Sequence of protein 2:
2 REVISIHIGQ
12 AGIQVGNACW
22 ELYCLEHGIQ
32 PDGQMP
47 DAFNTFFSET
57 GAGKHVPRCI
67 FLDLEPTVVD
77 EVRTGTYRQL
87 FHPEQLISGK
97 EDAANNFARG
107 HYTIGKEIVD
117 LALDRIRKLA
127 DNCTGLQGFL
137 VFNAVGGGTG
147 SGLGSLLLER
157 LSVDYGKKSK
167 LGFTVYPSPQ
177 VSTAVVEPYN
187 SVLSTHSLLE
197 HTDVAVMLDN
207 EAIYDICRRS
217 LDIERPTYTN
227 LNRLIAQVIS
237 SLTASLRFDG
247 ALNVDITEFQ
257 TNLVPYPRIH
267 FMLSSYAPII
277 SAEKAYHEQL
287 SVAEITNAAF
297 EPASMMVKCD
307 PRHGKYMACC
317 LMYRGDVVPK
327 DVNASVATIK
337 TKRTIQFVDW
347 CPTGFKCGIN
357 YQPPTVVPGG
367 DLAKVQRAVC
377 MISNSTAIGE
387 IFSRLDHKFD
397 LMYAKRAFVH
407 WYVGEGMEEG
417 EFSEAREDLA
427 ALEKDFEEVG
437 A

Contacts between the two chains:
Residue R243 in protein 2 interacts with residue R216 in protein 1 (closest heavy-atom distance 3.8 Å).
Residue Y83 in protein 2 interacts with residue P206 in protein 1 (closest heavy-atom distance 4.1 Å).
Residue L26 in protein 2 interacts with residue E208 in protein 1 (closest heavy-atom distance 4.2 Å).
Residue E27 in protein 2 interacts with residue H210 in protein 1 (closest heavy-atom distance 4.2 Å).
Residue P364 in protein 2 interacts with residue P206 in protein 1 (closest heavy-atom distance 4.6 Å).
Residue A48 in protein 2 interacts with residue R216 in protein 1 (closest heavy-atom distance 3.9 Å).
Residue Y357 in protein 2 interacts with residue H214 in protein 1 (closest heavy-atom distance 3.8 Å).
Residue F244 in protein 2 is in contact with residue R216 in protein 1 (closest heavy-atom distance 3.7 Å).
Residue R79 in protein 2 is in contact with residue R188 in protein 1 (closest heavy-atom distance 4.4 Å).
Residue N50 in protein 2 contacts residue R221 in protein 1 (closest heavy-atom distance 3.9 Å).
Residue D47 in protein 2 contacts residue R216 in protein 1 (closest heavy-atom distance 3.4 Å).
Residue M36 in protein 2 interacts with residue K211 in protein 1 (closest heavy-atom distance 4.4 Å).
Residue T225 in protein 2 contacts residue T198 in protein 1 (closest heavy-atom distance 3.8 Å).
Residue L26 in protein 2 interacts with residue P206 in protein 1 (closest heavy-atom distance 4.4 Å).
Residue H28 in protein 2 is in contact with residue P212 in protein 1 (closest heavy-atom distance 4.4 Å).
Residue D47 in protein 2 interacts with residue R221 in protein 1 (closest heavy-atom distance 3.6 Å).
Residue T82 in protein 2 contacts residue F203 in protein 1 (closest heavy-atom distance 3.4 Å).
Residue Q358 in protein 2 interacts with residue E213 in protein 1 (closest heavy-atom distance 3.2 Å).
Residue A19 in protein 2 is in contact with residue F203 in protein 1 (closest heavy-atom distance 4.0 Å).
Residue Q358 in protein 2 is in contact with residue H214 in protein 1 (closest heavy-atom distance 2.6 Å).
Residue D245 in protein 2 is in contact with residue H214 in protein 1 (closest heavy-atom distance 3.6 Å).
Residue R84 in protein 2 is in contact with residue D189 in protein 1 (closest heavy-atom distance 2.6 Å).
Residue E27 in protein 2 contacts residue P212 in protein 1 (closest heavy-atom distance 4.1 Å).
Residue H28 in protein 2 is in contact with residue H210 in protein 1 (closest heavy-atom distance 4.6 Å).
Residue D47 in protein 2 interacts with residue P218 in protein 1 (closest heavy-atom distance 3.1 Å).
Residue C25 in protein 2 is in contact with residue H209 in protein 1 (closest heavy-atom distance 4.0 Å).
Residue R2 in protein 2 is in contact with residue R216 in protein 1 (closest heavy-atom distance 3.1 Å).
Residue R229 in protein 2 is in contact with residue A202 in protein 1 (closest heavy-atom distance 3.1 Å).
Residue D245 in protein 2 is in contact with residue R216 in protein 1 (closest heavy-atom distance 3.3 Å).
Residue N249 in protein 2 contacts residue R216 in protein 1 (closest heavy-atom distance 3.2 Å).
Residue I30 in protein 2 interacts with residue H209 in protein 1 (closest heavy-atom distance 3.4 Å).
Residue G29 in protein 2 interacts with residue H209 in protein 1 (closest heavy-atom distance 3.8 Å).
Residue R229 in protein 2 interacts with residue F203 in protein 1 (closest heavy-atom distance 3.9 Å).
Residue G29 in protein 2 is in contact with residue H210 in protein 1 (closest heavy-atom distance 3.9 Å).
Residue P359 in protein 2 interacts with residue E213 in protein 1 (closest heavy-atom distance 4.0 Å).
Residue N18 in protein 2 is in contact with residue F203 in protein 1 (closest heavy-atom distance 3.6 Å).
Residue E77 in protein 2 interacts with residue T199 in protein 1 (closest heavy-atom distance 3.5 Å).
Residue T80 in protein 2 contacts residue R190 in protein 1 (closest heavy-atom distance 3.6 Å).
Residue S241 in protein 2 is in contact with residue R216 in protein 1 (closest heavy-atom distance 3.5 Å).
Residue F244 in protein 2 interacts with residue H214 in protein 1 (closest heavy-atom distance 3.2 Å).
Residue D76 in protein 2 is in contact with residue R190 in protein 1 (closest heavy-atom distance 3.9 Å).
Residue N18 in protein 2 interacts with residue T199 in protein 1 (closest heavy-atom distance 3.6 Å).
Residue Q358 in protein 2 interacts with residue A215 in protein 1 (closest heavy-atom distance 3.7 Å).
Residue L242 in protein 2 is in contact with residue R216 in protein 1 (closest heavy-atom distance 3.7 Å).
Residue Q31 in protein 2 is in contact with residue H209 in protein 1 (closest heavy-atom distance 3.7 Å).
Residue P32 in protein 2 interacts with residue H209 in protein 1 (closest heavy-atom distance 4.2 Å).
Residue A48 in protein 2 interacts with residue A215 in protein 1 (closest heavy-atom distance 3.5 Å).
Residue T82 in protein 2 is in contact with residue A205 in protein 1 (closest heavy-atom distance 4.0 Å).
Residue D245 in protein 2 interacts with residue A215 in protein 1 (closest heavy-atom distance 4.3 Å).
Residue E77 in protein 2 contacts residue A200 in protein 1 (closest heavy-atom distance 4.1 Å).
Residue P32 in protein 2 interacts with residue A205 in protein 1 (closest heavy-atom distance 4.6 Å).
Residue E22 in protein 2 interacts with residue F203 in protein 1 (closest heavy-atom distance 2.8 Å).
Residue L26 in protein 2 contacts residue H209 in protein 1 (closest heavy-atom distance 4.3 Å).
Residue P32 in protein 2 interacts with residue P206 in protein 1 (closest heavy-atom distance 4.5 Å).
Residue T225 in protein 2 is in contact with residue A202 in protein 1 (closest heavy-atom distance 4.0 Å).
Residue F244 in protein 2 interacts with residue A215 in protein 1 (closest heavy-atom distance 4.0 Å).
Residue Q358 in protein 2 contacts residue P212 in protein 1 (closest heavy-atom distance 3.0 Å).
Residue T80 in protein 2 is in contact with residue R188 in protein 1 (closest heavy-atom distance 3.4 Å).
Residue P364 in protein 2 is in contact with residue D207 in protein 1 (closest heavy-atom distance 4.2 Å).
Residue F244 in protein 2 is in contact with residue P212 in protein 1 (closest heavy-atom distance 4.0 Å).

This data describes a binding interaction between two proteins.

Sequence of protein 1:
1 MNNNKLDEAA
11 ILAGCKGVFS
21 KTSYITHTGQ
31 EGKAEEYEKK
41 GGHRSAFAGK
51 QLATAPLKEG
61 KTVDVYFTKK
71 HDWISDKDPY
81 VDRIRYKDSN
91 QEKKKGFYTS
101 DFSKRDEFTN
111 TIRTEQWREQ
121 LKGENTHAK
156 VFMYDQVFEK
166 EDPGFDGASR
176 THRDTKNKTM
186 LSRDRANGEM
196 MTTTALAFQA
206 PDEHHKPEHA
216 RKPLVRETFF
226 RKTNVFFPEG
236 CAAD